The following describes two proteins that form a bound complex.

Sequence of chain A:
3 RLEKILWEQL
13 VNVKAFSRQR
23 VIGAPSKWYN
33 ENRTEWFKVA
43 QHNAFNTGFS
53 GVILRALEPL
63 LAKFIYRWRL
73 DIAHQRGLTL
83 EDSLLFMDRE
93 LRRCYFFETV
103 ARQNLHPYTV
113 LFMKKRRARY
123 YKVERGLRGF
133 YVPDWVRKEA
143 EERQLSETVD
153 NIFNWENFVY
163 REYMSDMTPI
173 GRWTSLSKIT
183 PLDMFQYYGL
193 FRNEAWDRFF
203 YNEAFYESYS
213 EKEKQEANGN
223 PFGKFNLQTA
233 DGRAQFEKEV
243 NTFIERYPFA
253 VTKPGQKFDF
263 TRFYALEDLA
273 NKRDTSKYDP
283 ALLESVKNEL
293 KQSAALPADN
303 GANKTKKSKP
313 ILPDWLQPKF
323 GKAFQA

Sequence of chain B:
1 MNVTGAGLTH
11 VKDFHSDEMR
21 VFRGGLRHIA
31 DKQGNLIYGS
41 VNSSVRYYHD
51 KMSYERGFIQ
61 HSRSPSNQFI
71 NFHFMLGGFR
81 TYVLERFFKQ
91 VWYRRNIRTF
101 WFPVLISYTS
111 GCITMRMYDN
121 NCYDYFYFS

Interface contacts:
Residue E100 in chain A interacts with residue M52 in chain B (closest heavy-atom distance 4.6 Å).
Residue R130 in chain A contacts residue V91 in chain B (closest heavy-atom distance 4.7 Å).
Residue G131 in chain A interacts with residue V91 in chain B (closest heavy-atom distance 4.2 Å).
Residue G131 in chain A is in contact with residue Q90 in chain B (closest heavy-atom distance 3.8 Å).
Residue R130 in chain A is in contact with residue R86 in chain B (closest heavy-atom distance 5.0 Å).
Residue G131 in chain A contacts residue R86 in chain B (closest heavy-atom distance 4.4 Å).